These two protein chains interact to form a complex.

Residue-level contacts at the interface:
Residue Y58 in protein 2 is in contact with residue R67 in protein 1 (closest heavy-atom distance 3.6 Å).
Residue E101 in protein 2 is in contact with residue Y23 in protein 1 (closest heavy-atom distance 3.6 Å).
Residue A248 in protein 2 interacts with residue R278 in protein 1 (closest heavy-atom distance 3.6 Å).
Residue K102 in protein 2 contacts residue E265 in protein 1 (closest heavy-atom distance 2.8 Å).
Residue Y58 in protein 2 contacts residue N100 in protein 1 (closest heavy-atom distance 2.6 Å).
Residue N275 in protein 2 interacts with residue L245 in protein 1 (closest heavy-atom distance 3.0 Å).
Residue R57 in protein 2 is in contact with residue R109 in protein 1 (closest heavy-atom distance 3.6 Å).
Residue R57 in protein 2 contacts residue R67 in protein 1 (closest heavy-atom distance 3.6 Å).
Residue K102 in protein 2 is in contact with residue R57 in protein 1 (closest heavy-atom distance 3.5 Å).
Residue P103 in protein 2 interacts with residue R57 in protein 1 (closest heavy-atom distance 2.8 Å).
Residue N100 in protein 2 is in contact with residue D25 in protein 1 (closest heavy-atom distance 3.2 Å).
Residue R278 in protein 2 is in contact with residue A248 in protein 1 (closest heavy-atom distance 3.6 Å).
Residue D25 in protein 2 contacts residue N100 in protein 1 (closest heavy-atom distance 3.3 Å).
Residue E108 in protein 2 contacts residue R67 in protein 1 (closest heavy-atom distance 2.4 Å).
Residue R67 in protein 2 interacts with residue R57 in protein 1 (closest heavy-atom distance 3.6 Å).
Residue E265 in protein 2 interacts with residue K102 in protein 1 (closest heavy-atom distance 2.8 Å).
Residue R109 in protein 2 interacts with residue E108 in protein 1 (closest heavy-atom distance 3.5 Å).
Residue R57 in protein 2 is in contact with residue G104 in protein 1 (closest heavy-atom distance 3.0 Å).
Residue N266 in protein 2 is in contact with residue P103 in protein 1 (closest heavy-atom distance 3.4 Å).
Residue G105 in protein 2 contacts residue H106 in protein 1 (closest heavy-atom distance 3.4 Å).
Residue P103 in protein 2 is in contact with residue P244 in protein 1 (closest heavy-atom distance 3.6 Å).
Residue R109 in protein 2 contacts residue R57 in protein 1 (closest heavy-atom distance 3.6 Å).
Residue R57 in protein 2 is in contact with residue P103 in protein 1 (closest heavy-atom distance 2.9 Å).
Residue K102 in protein 2 interacts with residue G56 in protein 1 (closest heavy-atom distance 3.5 Å).
Residue R67 in protein 2 contacts residue Q60 in protein 1 (closest heavy-atom distance 3.6 Å).
Residue R67 in protein 2 interacts with residue Y58 in protein 1 (closest heavy-atom distance 3.6 Å).
Residue G104 in protein 2 interacts with residue R57 in protein 1 (closest heavy-atom distance 2.9 Å).
Residue G56 in protein 2 interacts with residue K102 in protein 1 (closest heavy-atom distance 3.5 Å).
Residue L245 in protein 2 interacts with residue H106 in protein 1 (closest heavy-atom distance 3.5 Å).
Residue E108 in protein 2 is in contact with residue R109 in protein 1 (closest heavy-atom distance 3.6 Å).
Residue I24 in protein 2 is in contact with residue E101 in protein 1 (closest heavy-atom distance 3.0 Å).
Residue H106 in protein 2 interacts with residue G105 in protein 1 (closest heavy-atom distance 3.4 Å).
Residue H106 in protein 2 interacts with residue L245 in protein 1 (closest heavy-atom distance 3.5 Å).
Residue Q271 in protein 2 interacts with residue D243 in protein 1 (closest heavy-atom distance 3.0 Å).
Residue P103 in protein 2 is in contact with residue Y23 in protein 1 (closest heavy-atom distance 3.6 Å).
Residue Y23 in protein 2 is in contact with residue P103 in protein 1 (closest heavy-atom distance 3.6 Å).
Residue R57 in protein 2 contacts residue K102 in protein 1 (closest heavy-atom distance 3.5 Å).
Residue I24 in protein 2 contacts residue N100 in protein 1 (closest heavy-atom distance 3.1 Å).
Residue Y279 in protein 2 contacts residue Y279 in protein 1 (closest heavy-atom distance 3.5 Å).
Residue R71 in protein 2 contacts residue Y58 in protein 1 (closest heavy-atom distance 3.5 Å).
Residue G105 in protein 2 is in contact with residue F268 in protein 1 (closest heavy-atom distance 3.5 Å).
Residue G107 in protein 2 contacts residue G107 in protein 1 (closest heavy-atom distance 3.2 Å).
Residue E108 in protein 2 interacts with residue E108 in protein 1 (closest heavy-atom distance 3.2 Å).
Residue P244 in protein 2 is in contact with residue P103 in protein 1 (closest heavy-atom distance 3.6 Å).
Residue N100 in protein 2 interacts with residue Y58 in protein 1 (closest heavy-atom distance 2.5 Å).
Residue R67 in protein 2 is in contact with residue E108 in protein 1 (closest heavy-atom distance 2.4 Å).
Residue L245 in protein 2 is in contact with residue N275 in protein 1 (closest heavy-atom distance 3.0 Å).
Residue F268 in protein 2 interacts with residue G105 in protein 1 (closest heavy-atom distance 3.5 Å).
Residue N275 in protein 2 interacts with residue Y247 in protein 1 (closest heavy-atom distance 3.6 Å).
Residue E101 in protein 2 is in contact with residue I24 in protein 1 (closest heavy-atom distance 2.9 Å).
Residue Y247 in protein 2 contacts residue N275 in protein 1 (closest heavy-atom distance 3.5 Å).
Residue Y58 in protein 2 is in contact with residue R71 in protein 1 (closest heavy-atom distance 3.4 Å).
Residue D246 in protein 2 contacts residue R278 in protein 1 (closest heavy-atom distance 3.1 Å).
Residue Y23 in protein 2 contacts residue E101 in protein 1 (closest heavy-atom distance 3.6 Å).
Residue R278 in protein 2 contacts residue D246 in protein 1 (closest heavy-atom distance 3.0 Å).
Residue D243 in protein 2 interacts with residue Q271 in protein 1 (closest heavy-atom distance 3.0 Å).
Residue N100 in protein 2 contacts residue I24 in protein 1 (closest heavy-atom distance 3.1 Å).
Residue P103 in protein 2 contacts residue N266 in protein 1 (closest heavy-atom distance 3.4 Å).
Residue Q60 in protein 2 contacts residue R67 in protein 1 (closest heavy-atom distance 3.6 Å).
Residue G107 in protein 2 is in contact with residue E108 in protein 1 (closest heavy-atom distance 3.6 Å).

Sequence of protein 1:
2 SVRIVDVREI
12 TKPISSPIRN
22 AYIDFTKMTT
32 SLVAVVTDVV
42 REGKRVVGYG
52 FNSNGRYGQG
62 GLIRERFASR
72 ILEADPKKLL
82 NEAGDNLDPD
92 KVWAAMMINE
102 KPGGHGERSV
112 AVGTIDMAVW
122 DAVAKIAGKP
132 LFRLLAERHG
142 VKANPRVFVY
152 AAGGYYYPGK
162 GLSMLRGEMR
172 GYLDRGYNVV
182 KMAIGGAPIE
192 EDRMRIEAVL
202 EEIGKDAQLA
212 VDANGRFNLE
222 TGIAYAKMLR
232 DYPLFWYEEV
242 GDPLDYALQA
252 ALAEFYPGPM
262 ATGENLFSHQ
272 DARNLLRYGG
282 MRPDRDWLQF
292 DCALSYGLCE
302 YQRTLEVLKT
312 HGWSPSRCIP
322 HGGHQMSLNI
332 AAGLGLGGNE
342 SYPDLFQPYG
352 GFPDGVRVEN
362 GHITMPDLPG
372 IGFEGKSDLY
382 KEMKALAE

Sequence of protein 2:
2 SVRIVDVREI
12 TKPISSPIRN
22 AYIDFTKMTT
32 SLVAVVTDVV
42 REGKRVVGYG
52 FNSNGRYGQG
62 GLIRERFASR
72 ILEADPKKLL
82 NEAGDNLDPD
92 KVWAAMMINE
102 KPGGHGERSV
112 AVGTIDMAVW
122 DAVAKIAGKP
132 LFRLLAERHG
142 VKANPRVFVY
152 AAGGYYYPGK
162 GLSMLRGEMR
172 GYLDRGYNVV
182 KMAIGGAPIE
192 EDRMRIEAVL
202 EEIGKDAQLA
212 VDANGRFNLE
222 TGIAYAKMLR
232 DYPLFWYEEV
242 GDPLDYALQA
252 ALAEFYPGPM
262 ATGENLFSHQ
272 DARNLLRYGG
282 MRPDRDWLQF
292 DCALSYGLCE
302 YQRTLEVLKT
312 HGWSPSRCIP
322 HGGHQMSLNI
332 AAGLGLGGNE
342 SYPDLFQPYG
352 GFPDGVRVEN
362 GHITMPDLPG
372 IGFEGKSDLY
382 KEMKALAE